Sequence of protein 1:
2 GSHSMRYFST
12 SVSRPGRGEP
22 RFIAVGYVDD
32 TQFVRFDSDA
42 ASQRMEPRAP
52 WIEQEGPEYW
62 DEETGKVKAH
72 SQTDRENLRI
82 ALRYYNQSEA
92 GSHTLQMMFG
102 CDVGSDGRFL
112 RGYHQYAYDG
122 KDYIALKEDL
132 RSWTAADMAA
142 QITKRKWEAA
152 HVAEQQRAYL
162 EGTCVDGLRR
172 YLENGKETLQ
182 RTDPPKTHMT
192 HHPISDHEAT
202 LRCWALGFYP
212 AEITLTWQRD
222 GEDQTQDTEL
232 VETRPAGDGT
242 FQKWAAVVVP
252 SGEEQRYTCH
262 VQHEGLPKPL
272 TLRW

These two protein chains interact to form a complex.

Sequence of protein 2:
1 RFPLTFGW

Interface contacts:
Residue Y117 in protein 1 is in contact with residue T5 in protein 2 (closest heavy-atom distance 4.6 Å).
Residue Y160 in protein 1 interacts with residue P3 in protein 2 (closest heavy-atom distance 3.4 Å).
Residue W148 in protein 1 contacts residue F6 in protein 2 (closest heavy-atom distance 3.2 Å).
Residue T74 in protein 1 contacts residue T5 in protein 2 (closest heavy-atom distance 3.4 Å).
Residue Y124 in protein 1 is in contact with residue W8 in protein 2 (closest heavy-atom distance 3.6 Å).
Residue N78 in protein 1 is in contact with residue W8 in protein 2 (closest heavy-atom distance 3.0 Å).
Residue Y117 in protein 1 interacts with residue F6 in protein 2 (closest heavy-atom distance 4.6 Å).
Residue Q157 in protein 1 is in contact with residue P3 in protein 2 (closest heavy-atom distance 4.9 Å).
Residue Y8 in protein 1 interacts with residue P3 in protein 2 (closest heavy-atom distance 4.5 Å).
Residue Y172 in protein 1 is in contact with residue R1 in protein 2 (closest heavy-atom distance 3.3 Å).
Residue K147 in protein 1 interacts with residue G7 in protein 2 (closest heavy-atom distance 3.9 Å).
Residue T144 in protein 1 interacts with residue W8 in protein 2 (closest heavy-atom distance 3.2 Å).
Residue A82 in protein 1 contacts residue W8 in protein 2 (closest heavy-atom distance 4.8 Å).
Residue E63 in protein 1 contacts residue R1 in protein 2 (closest heavy-atom distance 2.4 Å).
Residue E64 in protein 1 contacts residue F2 in protein 2 (closest heavy-atom distance 2.9 Å).
Residue H71 in protein 1 contacts residue F2 in protein 2 (closest heavy-atom distance 3.6 Å).
Residue Y160 in protein 1 interacts with residue F2 in protein 2 (closest heavy-atom distance 3.5 Å).
Residue Y8 in protein 1 contacts residue F2 in protein 2 (closest heavy-atom distance 3.4 Å).
Residue T74 in protein 1 contacts residue F6 in protein 2 (closest heavy-atom distance 3.8 Å).
Residue T74 in protein 1 contacts residue G7 in protein 2 (closest heavy-atom distance 3.6 Å).
Residue K67 in protein 1 contacts residue F2 in protein 2 (closest heavy-atom distance 2.7 Å).
Residue Y60 in protein 1 contacts residue R1 in protein 2 (closest heavy-atom distance 3.9 Å).
Residue W148 in protein 1 interacts with residue G7 in protein 2 (closest heavy-atom distance 2.7 Å).
Residue F100 in protein 1 is in contact with residue P3 in protein 2 (closest heavy-atom distance 3.4 Å).
Residue Q157 in protein 1 contacts residue L4 in protein 2 (closest heavy-atom distance 4.5 Å).
Residue W148 in protein 1 interacts with residue W8 in protein 2 (closest heavy-atom distance 3.4 Å).
Residue Y85 in protein 1 is in contact with residue W8 in protein 2 (closest heavy-atom distance 3.1 Å).
Residue H71 in protein 1 interacts with residue T5 in protein 2 (closest heavy-atom distance 2.9 Å).
Residue Y160 in protein 1 is in contact with residue L4 in protein 2 (closest heavy-atom distance 4.2 Å).
Residue N78 in protein 1 contacts residue G7 in protein 2 (closest heavy-atom distance 4.1 Å).
Residue M46 in protein 1 interacts with residue F2 in protein 2 (closest heavy-atom distance 4.9 Å).
Residue V68 in protein 1 interacts with residue F2 in protein 2 (closest heavy-atom distance 3.6 Å).
Residue K67 in protein 1 is in contact with residue R1 in protein 2 (closest heavy-atom distance 3.3 Å).
Residue A70 in protein 1 contacts residue T5 in protein 2 (closest heavy-atom distance 4.3 Å).
Residue I81 in protein 1 interacts with residue W8 in protein 2 (closest heavy-atom distance 3.3 Å).
Residue Q156 in protein 1 contacts residue L4 in protein 2 (closest heavy-atom distance 3.4 Å).
Residue L96 in protein 1 contacts residue W8 in protein 2 (closest heavy-atom distance 3.6 Å).
Residue T144 in protein 1 is in contact with residue G7 in protein 2 (closest heavy-atom distance 4.8 Å).
Residue D75 in protein 1 contacts residue T5 in protein 2 (closest heavy-atom distance 4.3 Å).
Residue T164 in protein 1 interacts with residue R1 in protein 2 (closest heavy-atom distance 4.3 Å).
Residue K67 in protein 1 is in contact with residue P3 in protein 2 (closest heavy-atom distance 4.8 Å).
Residue Q157 in protein 1 interacts with residue F6 in protein 2 (closest heavy-atom distance 3.9 Å).
Residue F100 in protein 1 is in contact with residue L4 in protein 2 (closest heavy-atom distance 4.2 Å).
Residue M98 in protein 1 interacts with residue F2 in protein 2 (closest heavy-atom distance 4.4 Å).
Residue Q156 in protein 1 contacts residue F6 in protein 2 (closest heavy-atom distance 4.4 Å).
Residue V153 in protein 1 is in contact with residue F6 in protein 2 (closest heavy-atom distance 3.5 Å).
Residue Y160 in protein 1 interacts with residue R1 in protein 2 (closest heavy-atom distance 3.5 Å).
Residue N78 in protein 1 contacts residue F6 in protein 2 (closest heavy-atom distance 4.2 Å).
Residue K147 in protein 1 contacts residue W8 in protein 2 (closest heavy-atom distance 2.0 Å).
Residue M6 in protein 1 contacts residue R1 in protein 2 (closest heavy-atom distance 4.3 Å).
Residue Y8 in protein 1 contacts residue R1 in protein 2 (closest heavy-atom distance 3.4 Å).
Residue Y117 in protein 1 is in contact with residue W8 in protein 2 (closest heavy-atom distance 3.5 Å).
Residue I125 in protein 1 interacts with residue W8 in protein 2 (closest heavy-atom distance 4.8 Å).
Residue K67 in protein 1 interacts with residue T5 in protein 2 (closest heavy-atom distance 4.4 Å).
Residue E64 in protein 1 contacts residue R1 in protein 2 (closest heavy-atom distance 3.1 Å).